Sequence of chain A:
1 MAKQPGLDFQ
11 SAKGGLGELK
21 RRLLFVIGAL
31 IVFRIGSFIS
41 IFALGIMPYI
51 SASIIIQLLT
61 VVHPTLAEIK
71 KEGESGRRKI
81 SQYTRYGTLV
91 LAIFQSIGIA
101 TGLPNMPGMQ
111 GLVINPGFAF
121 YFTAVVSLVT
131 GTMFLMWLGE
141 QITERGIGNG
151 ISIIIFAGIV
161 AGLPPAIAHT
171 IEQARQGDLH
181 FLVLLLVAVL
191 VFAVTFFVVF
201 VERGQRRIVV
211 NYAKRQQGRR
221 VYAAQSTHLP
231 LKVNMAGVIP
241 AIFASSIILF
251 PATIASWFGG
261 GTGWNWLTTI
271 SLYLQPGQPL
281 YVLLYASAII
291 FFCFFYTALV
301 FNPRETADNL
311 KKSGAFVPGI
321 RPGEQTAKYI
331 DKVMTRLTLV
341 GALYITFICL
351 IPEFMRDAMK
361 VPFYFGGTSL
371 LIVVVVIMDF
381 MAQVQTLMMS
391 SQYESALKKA

These two protein chains interact to form a complex.

Interface contacts:
Residue L59 in chain B interacts with residue L66 in chain A (closest heavy-atom distance 4.0 Å).

Sequence of chain B:
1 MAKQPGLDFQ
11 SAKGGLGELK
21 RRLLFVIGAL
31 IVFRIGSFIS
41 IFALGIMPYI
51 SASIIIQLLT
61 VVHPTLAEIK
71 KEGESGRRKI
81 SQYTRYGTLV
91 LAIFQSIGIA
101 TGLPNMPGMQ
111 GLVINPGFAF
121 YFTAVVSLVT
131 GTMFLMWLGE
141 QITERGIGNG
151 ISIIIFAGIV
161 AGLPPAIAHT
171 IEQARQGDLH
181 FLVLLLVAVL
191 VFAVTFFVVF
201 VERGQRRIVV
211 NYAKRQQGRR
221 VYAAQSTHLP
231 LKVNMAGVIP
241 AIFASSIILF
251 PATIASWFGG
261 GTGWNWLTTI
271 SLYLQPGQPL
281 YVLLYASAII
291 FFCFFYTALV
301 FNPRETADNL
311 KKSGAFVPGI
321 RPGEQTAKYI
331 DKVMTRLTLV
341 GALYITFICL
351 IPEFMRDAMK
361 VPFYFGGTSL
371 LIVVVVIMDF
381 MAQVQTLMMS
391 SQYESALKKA